Sequence of the second protein:
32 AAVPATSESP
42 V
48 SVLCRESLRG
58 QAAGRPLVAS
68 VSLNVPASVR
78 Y

Contacts between the two chains:
Residue Q139 in the first protein interacts with residue L50 in the second protein (closest heavy-atom distance 3.7 Å).
Residue D281 in the first protein interacts with residue S38 in the second protein (closest heavy-atom distance 4.6 Å).
Residue D281 in the first protein contacts residue A74 in the second protein (closest heavy-atom distance 4.7 Å).
Residue G286 in the first protein is in contact with residue S69 in the second protein (closest heavy-atom distance 4.8 Å).
Residue Y284 in the first protein is in contact with residue L70 in the second protein (closest heavy-atom distance 3.9 Å).
Residue H279 in the first protein contacts residue N71 in the second protein (closest heavy-atom distance 3.2 Å).
Residue E137 in the first protein is in contact with residue S54 in the second protein (closest heavy-atom distance 4.2 Å).
Residue H279 in the first protein is in contact with residue A33 in the second protein (closest heavy-atom distance 3.4 Å).
Residue A364 in the first protein is in contact with residue A33 in the second protein (closest heavy-atom distance 3.5 Å).
Residue T143 in the first protein interacts with residue S48 in the second protein (closest heavy-atom distance 3.1 Å).
Residue L290 in the first protein interacts with residue N71 in the second protein (closest heavy-atom distance 4.4 Å).
Residue D281 in the first protein interacts with residue E39 in the second protein (closest heavy-atom distance 3.8 Å).
Residue L250 in the first protein is in contact with residue V42 in the second protein (closest heavy-atom distance 4.4 Å).
Residue T283 in the first protein interacts with residue V72 in the second protein (closest heavy-atom distance 4.5 Å).
Residue S306 in the first protein contacts residue E39 in the second protein (closest heavy-atom distance 4.2 Å).
Residue N363 in the first protein is in contact with residue A33 in the second protein (closest heavy-atom distance 4.2 Å).
Residue Q305 in the first protein is in contact with residue V42 in the second protein (closest heavy-atom distance 2.7 Å).
Residue Y284 in the first protein is in contact with residue P73 in the second protein (closest heavy-atom distance 3.1 Å).
Residue G285 in the first protein is in contact with residue S69 in the second protein (closest heavy-atom distance 2.9 Å).
Residue Q305 in the first protein is in contact with residue S40 in the second protein (closest heavy-atom distance 3.5 Å).
Residue Q136 in the first protein contacts residue R52 in the second protein (closest heavy-atom distance 4.6 Å).
Residue D281 in the first protein interacts with residue P73 in the second protein (closest heavy-atom distance 2.9 Å).
Residue S306 in the first protein contacts residue S40 in the second protein (closest heavy-atom distance 3.7 Å).
Residue T283 in the first protein interacts with residue S40 in the second protein (closest heavy-atom distance 3.0 Å).
Residue Q136 in the first protein interacts with residue C51 in the second protein (closest heavy-atom distance 2.7 Å).
Residue C282 in the first protein contacts residue P41 in the second protein (closest heavy-atom distance 4.2 Å).
Residue H279 in the first protein interacts with residue P35 in the second protein (closest heavy-atom distance 3.9 Å).
Residue V133 in the first protein interacts with residue E53 in the second protein (closest heavy-atom distance 3.8 Å).
Residue H279 in the first protein contacts residue V34 in the second protein (closest heavy-atom distance 4.0 Å).
Residue Y284 in the first protein interacts with residue N71 in the second protein (closest heavy-atom distance 3.1 Å).
Residue L290 in the first protein is in contact with residue L70 in the second protein (closest heavy-atom distance 4.2 Å).
Residue D281 in the first protein interacts with residue S40 in the second protein (closest heavy-atom distance 2.8 Å).
Residue T283 in the first protein contacts residue A74 in the second protein (closest heavy-atom distance 2.9 Å).
Residue S367 in the first protein is in contact with residue V34 in the second protein (closest heavy-atom distance 3.8 Å).
Residue E137 in the first protein is in contact with residue C51 in the second protein (closest heavy-atom distance 4.2 Å).
Residue Y284 in the first protein interacts with residue V72 in the second protein (closest heavy-atom distance 3.4 Å).
Residue H279 in the first protein contacts residue A32 in the second protein (closest heavy-atom distance 3.3 Å).
Residue L360 in the first protein is in contact with residue A33 in the second protein (closest heavy-atom distance 2.9 Å).
Residue T283 in the first protein interacts with residue S69 in the second protein (closest heavy-atom distance 4.2 Å).
Residue L250 in the first protein is in contact with residue P41 in the second protein (closest heavy-atom distance 4.3 Å).
Residue Q136 in the first protein contacts residue L50 in the second protein (closest heavy-atom distance 3.0 Å).
Residue Y284 in the first protein interacts with residue S69 in the second protein (closest heavy-atom distance 3.9 Å).
Residue C282 in the first protein is in contact with residue S40 in the second protein (closest heavy-atom distance 4.0 Å).
Residue Q305 in the first protein contacts residue P41 in the second protein (closest heavy-atom distance 3.2 Å).
Residue V133 in the first protein is in contact with residue C51 in the second protein (closest heavy-atom distance 4.7 Å).
Residue L360 in the first protein interacts with residue A32 in the second protein (closest heavy-atom distance 4.7 Å).
Residue Y284 in the first protein contacts residue P35 in the second protein (closest heavy-atom distance 4.6 Å).
Residue G285 in the first protein interacts with residue L70 in the second protein (closest heavy-atom distance 3.6 Å).
Residue G286 in the first protein is in contact with residue L70 in the second protein (closest heavy-atom distance 3.3 Å).
Residue E140 in the first protein is in contact with residue L50 in the second protein (closest heavy-atom distance 2.5 Å).
Residue E140 in the first protein contacts residue V49 in the second protein (closest heavy-atom distance 3.5 Å).
Residue E140 in the first protein is in contact with residue S48 in the second protein (closest heavy-atom distance 3.4 Å).
Residue V325 in the first protein interacts with residue P41 in the second protein (closest heavy-atom distance 4.5 Å).
Residue E137 in the first protein is in contact with residue E53 in the second protein (closest heavy-atom distance 4.7 Å).
Residue C282 in the first protein interacts with residue V42 in the second protein (closest heavy-atom distance 4.1 Å).
Residue Y284 in the first protein is in contact with residue A36 in the second protein (closest heavy-atom distance 4.8 Å).
Residue A364 in the first protein interacts with residue V34 in the second protein (closest heavy-atom distance 4.0 Å).
Residue T283 in the first protein interacts with residue P73 in the second protein (closest heavy-atom distance 3.5 Å).
Residue E140 in the first protein interacts with residue C51 in the second protein (closest heavy-atom distance 2.8 Å).
Residue E140 in the first protein is in contact with residue S54 in the second protein (closest heavy-atom distance 2.6 Å).

Sequence of the first protein:
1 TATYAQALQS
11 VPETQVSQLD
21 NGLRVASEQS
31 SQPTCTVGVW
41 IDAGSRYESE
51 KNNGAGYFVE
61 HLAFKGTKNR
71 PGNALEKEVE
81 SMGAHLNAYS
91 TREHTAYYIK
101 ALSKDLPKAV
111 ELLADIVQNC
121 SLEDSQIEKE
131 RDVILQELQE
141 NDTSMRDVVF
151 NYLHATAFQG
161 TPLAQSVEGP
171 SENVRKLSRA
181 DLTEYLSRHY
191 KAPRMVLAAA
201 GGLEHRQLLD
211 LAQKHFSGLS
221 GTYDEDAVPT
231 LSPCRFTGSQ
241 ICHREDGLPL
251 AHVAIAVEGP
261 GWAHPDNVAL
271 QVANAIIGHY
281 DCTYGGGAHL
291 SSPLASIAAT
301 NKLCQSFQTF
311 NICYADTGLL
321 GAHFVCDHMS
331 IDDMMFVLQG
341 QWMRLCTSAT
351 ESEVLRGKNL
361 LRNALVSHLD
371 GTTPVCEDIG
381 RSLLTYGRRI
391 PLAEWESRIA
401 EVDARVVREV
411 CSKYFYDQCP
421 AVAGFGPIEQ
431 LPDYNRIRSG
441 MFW

This data describes a binding interaction between two proteins.